Sequence of the first protein:
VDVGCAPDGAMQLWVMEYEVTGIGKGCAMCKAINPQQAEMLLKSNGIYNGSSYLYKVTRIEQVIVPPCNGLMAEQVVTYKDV

Sequence of the second protein:
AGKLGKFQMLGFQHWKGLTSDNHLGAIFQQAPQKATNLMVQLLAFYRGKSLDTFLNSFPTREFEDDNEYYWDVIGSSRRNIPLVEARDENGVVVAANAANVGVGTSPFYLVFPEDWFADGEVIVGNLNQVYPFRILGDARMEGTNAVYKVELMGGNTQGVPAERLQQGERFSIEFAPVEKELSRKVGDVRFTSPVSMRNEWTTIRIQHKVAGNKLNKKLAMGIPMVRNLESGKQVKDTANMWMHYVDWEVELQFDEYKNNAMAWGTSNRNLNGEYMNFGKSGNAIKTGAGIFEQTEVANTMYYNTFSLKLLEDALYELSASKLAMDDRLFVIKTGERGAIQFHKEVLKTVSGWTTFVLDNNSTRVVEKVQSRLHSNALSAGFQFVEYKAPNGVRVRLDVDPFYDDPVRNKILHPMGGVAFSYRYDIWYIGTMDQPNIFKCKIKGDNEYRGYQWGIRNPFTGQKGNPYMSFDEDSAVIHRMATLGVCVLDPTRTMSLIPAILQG

The following describes two proteins that form a bound complex.

Residue-level contacts at the interface:
Residue T158 in the second protein interacts with residue G29 in the first protein (closest heavy-atom distance 4.5 Å).
Residue Q159 in the second protein contacts residue A26 in the first protein (closest heavy-atom distance 3.8 Å).
Residue N157 in the second protein interacts with residue A26 in the first protein (closest heavy-atom distance 4.2 Å).
Residue Q159 in the second protein is in contact with residue C25 in the first protein (closest heavy-atom distance 3.2 Å).
Residue N157 in the second protein is in contact with residue D28 in the first protein (closest heavy-atom distance 3.3 Å).
Residue T158 in the second protein interacts with residue D28 in the first protein (closest heavy-atom distance 3.7 Å).
Residue G156 in the second protein is in contact with residue D28 in the first protein (closest heavy-atom distance 3.1 Å).
Residue Q159 in the second protein contacts residue G24 in the first protein (closest heavy-atom distance 3.2 Å).
Residue G155 in the second protein interacts with residue D28 in the first protein (closest heavy-atom distance 3.4 Å).
Residue Y132 in the second protein contacts residue N54 in the first protein (closest heavy-atom distance 4.6 Å).